The following describes two proteins that form a bound complex.

Sequence of chain B:
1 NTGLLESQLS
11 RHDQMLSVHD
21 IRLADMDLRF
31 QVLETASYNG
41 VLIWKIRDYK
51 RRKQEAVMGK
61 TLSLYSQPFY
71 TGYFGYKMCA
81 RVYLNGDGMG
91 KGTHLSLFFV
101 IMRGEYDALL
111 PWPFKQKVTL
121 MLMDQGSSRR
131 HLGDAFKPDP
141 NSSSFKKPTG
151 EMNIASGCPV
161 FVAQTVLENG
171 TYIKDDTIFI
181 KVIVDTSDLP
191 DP

Sequence of chain A:
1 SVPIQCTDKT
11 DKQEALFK

Contacts between the two chains:
Residue L28 in chain B is in contact with residue L16 in chain A (closest heavy-atom distance 3.9 Å).
Residue F136 in chain B interacts with residue P3 in chain A (closest heavy-atom distance 3.1 Å).
Residue F136 in chain B contacts residue V2 in chain A (closest heavy-atom distance 3.8 Å).
Residue L62 in chain B interacts with residue D8 in chain A (closest heavy-atom distance 3.8 Å).
Residue S142 in chain B is in contact with residue Q5 in chain A (closest heavy-atom distance 2.6 Å).
Residue T61 in chain B interacts with residue A15 in chain A (closest heavy-atom distance 3.7 Å).
Residue Y65 in chain B is in contact with residue F17 in chain A (closest heavy-atom distance 3.3 Å).
Residue F98 in chain B interacts with residue I4 in chain A (closest heavy-atom distance 3.9 Å).
Residue K137 in chain B contacts residue S1 in chain A (closest heavy-atom distance 3.6 Å).
Residue V32 in chain B is in contact with residue K18 in chain A (closest heavy-atom distance 3.7 Å).
Residue G59 in chain B is in contact with residue Q13 in chain A (closest heavy-atom distance 3.4 Å).
Residue F98 in chain B contacts residue C6 in chain A (closest heavy-atom distance 3.8 Å).
Residue M152 in chain B interacts with residue E14 in chain A (closest heavy-atom distance 3.9 Å).
Residue P159 in chain B contacts residue I4 in chain A (closest heavy-atom distance 3.5 Å).
Residue S156 in chain B interacts with residue Q5 in chain A (closest heavy-atom distance 3.9 Å).
Residue K137 in chain B contacts residue P3 in chain A (closest heavy-atom distance 3.5 Å).
Residue Q67 in chain B contacts residue K18 in chain A (closest heavy-atom distance 2.7 Å).
Residue G88 in chain B is in contact with residue T7 in chain A (closest heavy-atom distance 3.3 Å).
Residue I154 in chain B is in contact with residue Q5 in chain A (closest heavy-atom distance 3.4 Å).
Residue R52 in chain B interacts with residue F17 in chain A (closest heavy-atom distance 2.8 Å).
Residue A155 in chain B contacts residue C6 in chain A (closest heavy-atom distance 3.4 Å).
Residue L62 in chain B interacts with residue Q13 in chain A (closest heavy-atom distance 3.3 Å).
Residue Y83 in chain B contacts residue D8 in chain A (closest heavy-atom distance 2.6 Å).
Residue S144 in chain B contacts residue Q5 in chain A (closest heavy-atom distance 2.6 Å).
Residue S143 in chain B is in contact with residue Q5 in chain A (closest heavy-atom distance 3.8 Å).
Residue D87 in chain B contacts residue T7 in chain A (closest heavy-atom distance 2.6 Å).
Residue K60 in chain B is in contact with residue Q13 in chain A (closest heavy-atom distance 3.1 Å).
Residue S66 in chain B is in contact with residue F17 in chain A (closest heavy-atom distance 3.4 Å).
Residue I46 in chain B contacts residue F17 in chain A (closest heavy-atom distance 3.6 Å).
Residue F145 in chain B contacts residue P3 in chain A (closest heavy-atom distance 3.8 Å).
Residue Y83 in chain B interacts with residue C6 in chain A (closest heavy-atom distance 3.2 Å).
Residue K45 in chain B interacts with residue F17 in chain A (closest heavy-atom distance 2.8 Å).
Residue S63 in chain B interacts with residue A15 in chain A (closest heavy-atom distance 3.2 Å).
Residue D87 in chain B is in contact with residue D8 in chain A (closest heavy-atom distance 3.2 Å).
Residue Y65 in chain B is in contact with residue E14 in chain A (closest heavy-atom distance 3.6 Å).
Residue Q67 in chain B is in contact with residue F17 in chain A (closest heavy-atom distance 3.7 Å).
Residue L64 in chain B is in contact with residue A15 in chain A (closest heavy-atom distance 3.6 Å).
Residue S156 in chain B is in contact with residue I4 in chain A (closest heavy-atom distance 3.4 Å).
Residue Q31 in chain B is in contact with residue K18 in chain A (closest heavy-atom distance 3.8 Å).
Residue R81 in chain B contacts residue C6 in chain A (closest heavy-atom distance 3.6 Å).
Residue A135 in chain B interacts with residue S1 in chain A (closest heavy-atom distance 3.5 Å).
Residue G157 in chain B interacts with residue I4 in chain A (closest heavy-atom distance 3.0 Å).
Residue L28 in chain B interacts with residue K18 in chain A (closest heavy-atom distance 3.5 Å).
Residue S156 in chain B contacts residue P3 in chain A (closest heavy-atom distance 2.9 Å).
Residue T35 in chain B interacts with residue K18 in chain A (closest heavy-atom distance 3.9 Å).
Residue F98 in chain B is in contact with residue Q5 in chain A (closest heavy-atom distance 3.2 Å).
Residue D87 in chain B contacts residue C6 in chain A (closest heavy-atom distance 3.6 Å).
Residue Y65 in chain B contacts residue L16 in chain A (closest heavy-atom distance 3.4 Å).
Residue S63 in chain B interacts with residue Q13 in chain A (closest heavy-atom distance 3.3 Å).
Residue A155 in chain B is in contact with residue Q5 in chain A (closest heavy-atom distance 3.6 Å).
Residue L62 in chain B interacts with residue D11 in chain A (closest heavy-atom distance 2.9 Å).
Residue F136 in chain B contacts residue S1 in chain A (closest heavy-atom distance 3.7 Å).
Residue G157 in chain B interacts with residue P3 in chain A (closest heavy-atom distance 3.9 Å).
Residue R47 in chain B contacts residue F17 in chain A (closest heavy-atom distance 3.8 Å).
Residue R81 in chain B contacts residue D8 in chain A (closest heavy-atom distance 3.7 Å).
Residue Y65 in chain B contacts residue A15 in chain A (closest heavy-atom distance 3.5 Å).
Residue R81 in chain B is in contact with residue E14 in chain A (closest heavy-atom distance 3.7 Å).
Residue I154 in chain B is in contact with residue K9 in chain A (closest heavy-atom distance 3.4 Å).
Residue W44 in chain B interacts with residue F17 in chain A (closest heavy-atom distance 3.0 Å).
Residue S63 in chain B interacts with residue E14 in chain A (closest heavy-atom distance 3.3 Å).